The following describes two proteins that form a bound complex.

Sequence of chain B:
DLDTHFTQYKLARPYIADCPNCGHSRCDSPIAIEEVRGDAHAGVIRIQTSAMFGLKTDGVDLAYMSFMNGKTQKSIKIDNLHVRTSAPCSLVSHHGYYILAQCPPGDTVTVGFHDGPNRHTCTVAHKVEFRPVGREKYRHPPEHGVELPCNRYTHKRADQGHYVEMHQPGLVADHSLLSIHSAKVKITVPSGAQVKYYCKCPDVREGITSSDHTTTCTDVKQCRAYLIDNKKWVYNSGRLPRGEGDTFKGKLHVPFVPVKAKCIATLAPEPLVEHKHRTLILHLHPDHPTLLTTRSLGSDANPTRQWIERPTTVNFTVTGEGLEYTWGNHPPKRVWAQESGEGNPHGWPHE

Sequence of chain A:
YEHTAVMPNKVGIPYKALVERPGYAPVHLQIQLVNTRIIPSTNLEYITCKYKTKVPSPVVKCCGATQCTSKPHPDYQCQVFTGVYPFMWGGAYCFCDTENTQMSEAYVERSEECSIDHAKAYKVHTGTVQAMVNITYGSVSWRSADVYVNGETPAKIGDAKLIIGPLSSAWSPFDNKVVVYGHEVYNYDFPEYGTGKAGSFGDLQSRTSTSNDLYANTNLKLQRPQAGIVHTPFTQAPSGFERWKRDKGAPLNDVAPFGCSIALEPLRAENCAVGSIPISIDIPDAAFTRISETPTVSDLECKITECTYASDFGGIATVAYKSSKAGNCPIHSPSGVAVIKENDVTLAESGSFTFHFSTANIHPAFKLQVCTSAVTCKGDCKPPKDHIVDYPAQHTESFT

Residue-level contacts at the interface:
Residue E112 in chain A is in contact with residue R37 in chain B (closest heavy-atom distance 3.0 Å).
Residue A92 in chain A is in contact with residue H175 in chain B (closest heavy-atom distance 3.0 Å).
Residue C260 in chain A contacts residue R295 in chain B (closest heavy-atom distance 2.9 Å).
Residue S57 in chain A contacts residue N236 in chain B (closest heavy-atom distance 3.0 Å).
Residue K50 in chain A contacts residue E129 in chain B (closest heavy-atom distance 3.1 Å).
Residue M88 in chain A is in contact with residue I16 in chain B (closest heavy-atom distance 3.1 Å).
Residue S311 in chain A interacts with residue Q338 in chain B (closest heavy-atom distance 3.0 Å).
Residue E113 in chain A interacts with residue D39 in chain B (closest heavy-atom distance 2.9 Å).
Residue T396 in chain A interacts with residue G320 in chain B (closest heavy-atom distance 3.0 Å).
Residue S57 in chain A contacts residue L240 in chain B (closest heavy-atom distance 3.0 Å).
Residue W89 in chain A is in contact with residue D28 in chain B (closest heavy-atom distance 3.1 Å).
Residue P383 in chain A is in contact with residue E342 in chain B (closest heavy-atom distance 3.0 Å).
Residue A250 in chain A contacts residue R305 in chain B (closest heavy-atom distance 3.1 Å).
Residue T232 in chain A contacts residue H126 in chain B (closest heavy-atom distance 2.9 Å).
Residue F234 in chain A interacts with residue K127 in chain B (closest heavy-atom distance 2.9 Å).
Residue K50 in chain A is in contact with residue D39 in chain B (closest heavy-atom distance 3.0 Å).
Residue F95 in chain A contacts residue C223 in chain B (closest heavy-atom distance 3.0 Å).
Residue C68 in chain A contacts residue E244 in chain B (closest heavy-atom distance 2.9 Å).
Residue H73 in chain A contacts residue E165 in chain B (closest heavy-atom distance 3.1 Å).
Residue S111 in chain A contacts residue H162 in chain B (closest heavy-atom distance 3.0 Å).
Residue V389 in chain A contacts residue W336 in chain B (closest heavy-atom distance 2.8 Å).
Residue I388 in chain A interacts with residue E274 in chain B (closest heavy-atom distance 3.1 Å).
Residue D386 in chain A interacts with residue W336 in chain B (closest heavy-atom distance 3.1 Å).
Residue G259 in chain A is in contact with residue R295 in chain B (closest heavy-atom distance 3.0 Å).
Residue S111 in chain A contacts residue D39 in chain B (closest heavy-atom distance 3.0 Å).
Residue S57 in chain A contacts residue S237 in chain B (closest heavy-atom distance 2.8 Å).
Residue Y309 in chain A interacts with residue Q338 in chain B (closest heavy-atom distance 2.9 Å).
Residue K54 in chain A is in contact with residue H162 in chain B (closest heavy-atom distance 3.0 Å).
Residue F95 in chain A contacts residue Q222 in chain B (closest heavy-atom distance 3.0 Å).
Residue D254 in chain A contacts residue T326 in chain B (closest heavy-atom distance 3.1 Å).
Residue H387 in chain A is in contact with residue E339 in chain B (closest heavy-atom distance 2.8 Å).
Residue T210 in chain A contacts residue Y163 in chain B (closest heavy-atom distance 3.1 Å).
Residue I362 in chain A contacts residue E339 in chain B (closest heavy-atom distance 3.0 Å).
Residue K248 in chain A contacts residue R135 in chain B (closest heavy-atom distance 3.0 Å).
Residue V59 in chain A interacts with residue R224 in chain B (closest heavy-atom distance 3.1 Å).
Residue H363 in chain A interacts with residue W348 in chain B (closest heavy-atom distance 2.9 Å).
Residue K54 in chain A contacts residue Y163 in chain B (closest heavy-atom distance 2.9 Å).
Residue A256 in chain A interacts with residue R295 in chain B (closest heavy-atom distance 2.8 Å).
Residue E184 in chain A contacts residue G134 in chain B (closest heavy-atom distance 2.9 Å).
Residue G379 in chain A interacts with residue H346 in chain B (closest heavy-atom distance 3.0 Å).
Residue W89 in chain A is in contact with residue N69 in chain B (closest heavy-atom distance 3.1 Å).
Residue D254 in chain A interacts with residue T294 in chain B (closest heavy-atom distance 3.0 Å).
Residue G90 in chain A contacts residue H175 in chain B (closest heavy-atom distance 3.0 Å).
Residue F241 in chain A contacts residue R131 in chain B (closest heavy-atom distance 3.0 Å).
Residue V55 in chain A is in contact with residue N236 in chain B (closest heavy-atom distance 3.0 Å).
Residue I388 in chain A interacts with residue R334 in chain B (closest heavy-atom distance 2.8 Å).
Residue S311 in chain A contacts residue A337 in chain B (closest heavy-atom distance 3.1 Å).
Residue P58 in chain A interacts with residue R242 in chain B (closest heavy-atom distance 2.9 Å).
Residue Y85 in chain A contacts residue D18 in chain B (closest heavy-atom distance 2.9 Å).
Residue T396 in chain A interacts with residue E321 in chain B (closest heavy-atom distance 3.0 Å).
Residue G259 in chain A contacts residue G298 in chain B (closest heavy-atom distance 3.0 Å).
Residue Q236 in chain A contacts residue K127 in chain B (closest heavy-atom distance 3.1 Å).
Residue A273 in chain A is in contact with residue E321 in chain B (closest heavy-atom distance 3.0 Å).
Residue E397 in chain A is in contact with residue G320 in chain B (closest heavy-atom distance 3.0 Å).
Residue F87 in chain A interacts with residue D28 in chain B (closest heavy-atom distance 3.1 Å).
Residue Y391 in chain A is in contact with residue E324 in chain B (closest heavy-atom distance 3.0 Å).
Residue Y181 in chain A interacts with residue H41 in chain B (closest heavy-atom distance 3.0 Å).
Residue C381 in chain A is in contact with residue N344 in chain B (closest heavy-atom distance 2.8 Å).
Residue E113 in chain A contacts residue N151 in chain B (closest heavy-atom distance 3.1 Å).
Residue T359 in chain A interacts with residue Q338 in chain B (closest heavy-atom distance 2.9 Å).